Sequence of protein 1:
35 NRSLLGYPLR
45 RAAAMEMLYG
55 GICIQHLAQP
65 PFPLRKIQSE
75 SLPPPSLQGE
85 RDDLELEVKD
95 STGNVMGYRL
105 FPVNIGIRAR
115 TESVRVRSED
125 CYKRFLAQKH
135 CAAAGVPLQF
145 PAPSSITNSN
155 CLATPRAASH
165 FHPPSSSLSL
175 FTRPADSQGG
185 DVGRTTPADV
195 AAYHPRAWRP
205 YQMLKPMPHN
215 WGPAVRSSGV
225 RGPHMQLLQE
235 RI

These two protein chains interact to form a complex.

Interface contacts:
Residue D435 in protein 2 interacts with residue R85 in protein 1 (closest heavy-atom distance 3.6 Å).
Residue H445 in protein 2 contacts residue S122 in protein 1 (closest heavy-atom distance 3.1 Å).
Residue E429 in protein 2 interacts with residue H166 in protein 1 (closest heavy-atom distance 2.8 Å).
Residue E429 in protein 2 is in contact with residue F165 in protein 1 (closest heavy-atom distance 3.6 Å).
Residue V81 in protein 2 interacts with residue I71 in protein 1 (closest heavy-atom distance 2.9 Å).
Residue E423 in protein 2 interacts with residue P168 in protein 1 (closest heavy-atom distance 3.6 Å).
Residue Q78 in protein 2 is in contact with residue F66 in protein 1 (closest heavy-atom distance 3.8 Å).
Residue E436 in protein 2 is in contact with residue R85 in protein 1 (closest heavy-atom distance 3.6 Å).
Residue Y144 in protein 2 contacts residue S73 in protein 1 (closest heavy-atom distance 2.3 Å).
Residue N84 in protein 2 interacts with residue E74 in protein 1 (closest heavy-atom distance 3.2 Å).
Residue A446 in protein 2 contacts residue R119 in protein 1 (closest heavy-atom distance 2.8 Å).
Residue H445 in protein 2 contacts residue D94 in protein 1 (closest heavy-atom distance 3.4 Å).
Residue E439 in protein 2 contacts residue F129 in protein 1 (closest heavy-atom distance 3.6 Å).
Residue Y444 in protein 2 interacts with residue S95 in protein 1 (closest heavy-atom distance 3.8 Å).
Residue A431 in protein 2 is in contact with residue H164 in protein 1 (closest heavy-atom distance 2.7 Å).
Residue N93 in protein 2 is in contact with residue L76 in protein 1 (closest heavy-atom distance 3.4 Å).
Residue K147 in protein 2 contacts residue P79 in protein 1 (closest heavy-atom distance 3.4 Å).
Residue Y144 in protein 2 contacts residue E74 in protein 1 (closest heavy-atom distance 3.4 Å).
Residue I441 in protein 2 contacts residue V92 in protein 1 (closest heavy-atom distance 3.7 Å).
Residue I438 in protein 2 interacts with residue F129 in protein 1 (closest heavy-atom distance 3.8 Å).
Residue K147 in protein 2 is in contact with residue L76 in protein 1 (closest heavy-atom distance 3.8 Å).
Residue E83 in protein 2 interacts with residue K70 in protein 1 (closest heavy-atom distance 3.3 Å).
Residue Y82 in protein 2 contacts residue I71 in protein 1 (closest heavy-atom distance 3.4 Å).
Residue L434 in protein 2 contacts residue F129 in protein 1 (closest heavy-atom distance 3.6 Å).
Residue P80 in protein 2 contacts residue I71 in protein 1 (closest heavy-atom distance 3.7 Å).
Residue K448 in protein 2 interacts with residue R119 in protein 1 (closest heavy-atom distance 3.7 Å).
Residue P430 in protein 2 interacts with residue H166 in protein 1 (closest heavy-atom distance 3.3 Å).
Residue E83 in protein 2 interacts with residue I71 in protein 1 (closest heavy-atom distance 2.8 Å).
Residue P430 in protein 2 contacts residue F165 in protein 1 (closest heavy-atom distance 3.6 Å).
Residue K143 in protein 2 interacts with residue E74 in protein 1 (closest heavy-atom distance 3.8 Å).
Residue H445 in protein 2 is in contact with residue G97 in protein 1 (closest heavy-atom distance 3.2 Å).
Residue Q78 in protein 2 interacts with residue R69 in protein 1 (closest heavy-atom distance 3.5 Å).
Residue V81 in protein 2 contacts residue R69 in protein 1 (closest heavy-atom distance 3.8 Å).
Residue H445 in protein 2 interacts with residue V92 in protein 1 (closest heavy-atom distance 2.7 Å).
Residue V81 in protein 2 interacts with residue K70 in protein 1 (closest heavy-atom distance 3.2 Å).
Residue L442 in protein 2 contacts residue Y126 in protein 1 (closest heavy-atom distance 3.7 Å).
Residue A443 in protein 2 contacts residue Y126 in protein 1 (closest heavy-atom distance 3.6 Å).
Residue D435 in protein 2 interacts with residue F129 in protein 1 (closest heavy-atom distance 3.5 Å).
Residue L434 in protein 2 interacts with residue Q132 in protein 1 (closest heavy-atom distance 3.7 Å).
Residue L428 in protein 2 interacts with residue F165 in protein 1 (closest heavy-atom distance 3.6 Å).
Residue E337 in protein 2 interacts with residue H166 in protein 1 (closest heavy-atom distance 3.8 Å).
Residue P430 in protein 2 interacts with residue H164 in protein 1 (closest heavy-atom distance 3.5 Å).
Residue I441 in protein 2 is in contact with residue K93 in protein 1 (closest heavy-atom distance 3.8 Å).
Residue L442 in protein 2 interacts with residue F129 in protein 1 (closest heavy-atom distance 3.6 Å).
Residue E149 in protein 2 contacts residue P78 in protein 1 (closest heavy-atom distance 3.6 Å).
Residue K147 in protein 2 interacts with residue P78 in protein 1 (closest heavy-atom distance 3.2 Å).
Residue A431 in protein 2 contacts residue H166 in protein 1 (closest heavy-atom distance 3.4 Å).
Residue N84 in protein 2 contacts residue S73 in protein 1 (closest heavy-atom distance 3.5 Å).
Residue Y82 in protein 2 interacts with residue S73 in protein 1 (closest heavy-atom distance 3.7 Å).
Residue E83 in protein 2 is in contact with residue Q72 in protein 1 (closest heavy-atom distance 2.7 Å).
Residue E423 in protein 2 contacts residue S169 in protein 1 (closest heavy-atom distance 2.7 Å).
Residue D74 in protein 2 is in contact with residue F66 in protein 1 (closest heavy-atom distance 3.6 Å).
Residue P89 in protein 2 is in contact with residue S73 in protein 1 (closest heavy-atom distance 3.8 Å).
Residue P264 in protein 2 interacts with residue L81 in protein 1 (closest heavy-atom distance 3.7 Å).
Residue H445 in protein 2 interacts with residue N98 in protein 1 (closest heavy-atom distance 3.5 Å).
Residue E437 in protein 2 contacts residue Q82 in protein 1 (closest heavy-atom distance 3.2 Å).
Residue E437 in protein 2 contacts residue R85 in protein 1 (closest heavy-atom distance 2.9 Å).
Residue L442 in protein 2 contacts residue C125 in protein 1 (closest heavy-atom distance 3.8 Å).
Residue K147 in protein 2 is in contact with residue S73 in protein 1 (closest heavy-atom distance 2.8 Å).
Residue Q419 in protein 2 interacts with residue S169 in protein 1 (closest heavy-atom distance 2.6 Å).

Sequence of protein 2:
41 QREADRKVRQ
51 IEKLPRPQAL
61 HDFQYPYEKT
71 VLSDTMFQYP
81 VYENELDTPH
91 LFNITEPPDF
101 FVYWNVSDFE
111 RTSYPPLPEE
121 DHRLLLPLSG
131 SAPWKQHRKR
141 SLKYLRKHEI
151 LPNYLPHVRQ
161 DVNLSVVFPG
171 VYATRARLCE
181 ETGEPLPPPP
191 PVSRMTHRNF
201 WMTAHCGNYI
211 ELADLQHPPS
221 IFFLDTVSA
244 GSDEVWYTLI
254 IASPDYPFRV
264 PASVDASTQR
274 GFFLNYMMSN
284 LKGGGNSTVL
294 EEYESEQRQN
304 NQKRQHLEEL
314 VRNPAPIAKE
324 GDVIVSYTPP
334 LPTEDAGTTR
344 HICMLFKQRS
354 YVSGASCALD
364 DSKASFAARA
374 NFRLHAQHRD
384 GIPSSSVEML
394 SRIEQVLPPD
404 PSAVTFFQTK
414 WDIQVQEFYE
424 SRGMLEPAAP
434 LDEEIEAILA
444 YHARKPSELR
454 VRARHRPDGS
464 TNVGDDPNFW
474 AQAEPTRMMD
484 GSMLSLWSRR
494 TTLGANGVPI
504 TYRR